Residue-level contacts at the interface:
Residue T439 in chain A is in contact with residue E113 in chain B (closest heavy-atom distance 3.4 Å).
Residue F399 in chain A is in contact with residue M165 in chain B (closest heavy-atom distance 3.5 Å).
Residue T583 in chain A interacts with residue Q622 in chain B (closest heavy-atom distance 2.6 Å).
Residue K398 in chain A is in contact with residue M165 in chain B (closest heavy-atom distance 3.3 Å).
Residue N438 in chain A is in contact with residue K117 in chain B (closest heavy-atom distance 3.1 Å).
Residue E813 in chain A is in contact with residue Y861 in chain B (closest heavy-atom distance 3.3 Å).
Residue M387 in chain A is in contact with residue E163 in chain B (closest heavy-atom distance 3.5 Å).
Residue M767 in chain A is in contact with residue G193 in chain B (closest heavy-atom distance 3.0 Å).
Residue Y592 in chain A contacts residue Q563 in chain B (closest heavy-atom distance 3.0 Å).
Residue V768 in chain A is in contact with residue M121 in chain B (closest heavy-atom distance 3.4 Å).
Residue E441 in chain A is in contact with residue K117 in chain B (closest heavy-atom distance 3.6 Å).
Residue P663 in chain A is in contact with residue L613 in chain B (closest heavy-atom distance 3.5 Å).
Residue F800 in chain A is in contact with residue S723 in chain B (closest heavy-atom distance 2.9 Å).
Residue P397 in chain A interacts with residue E163 in chain B (closest heavy-atom distance 2.7 Å).
Residue K398 in chain A is in contact with residue A164 in chain B (closest heavy-atom distance 2.7 Å).
Residue E548 in chain A contacts residue R859 in chain B (closest heavy-atom distance 2.4 Å).
Residue E993 in chain A interacts with residue K713 in chain B (closest heavy-atom distance 3.1 Å).
Residue I615 in chain A interacts with residue Q626 in chain B (closest heavy-atom distance 3.0 Å).
Residue F800 in chain A contacts residue N724 in chain B (closest heavy-atom distance 3.5 Å).
Residue G664 in chain A interacts with residue Q551 in chain B (closest heavy-atom distance 3.5 Å).
Residue R396 in chain A contacts residue E163 in chain B (closest heavy-atom distance 3.0 Å).
Residue M767 in chain A is in contact with residue I192 in chain B (closest heavy-atom distance 3.4 Å).
Residue P1034 in chain A interacts with residue Y720 in chain B (closest heavy-atom distance 3.2 Å).
Residue Y550 in chain A is in contact with residue L559 in chain B (closest heavy-atom distance 3.1 Å).
Residue M757 in chain A is in contact with residue R859 in chain B (closest heavy-atom distance 3.3 Å).
Residue T779 in chain A is in contact with residue I192 in chain B (closest heavy-atom distance 3.4 Å).
Residue R798 in chain A interacts with residue V663 in chain B (closest heavy-atom distance 2.4 Å).
Residue I762 in chain A is in contact with residue F195 in chain B (closest heavy-atom distance 2.5 Å).
Residue S545 in chain A contacts residue E610 in chain B (closest heavy-atom distance 3.0 Å).
Residue I544 in chain A contacts residue Y611 in chain B (closest heavy-atom distance 3.5 Å).
Residue E548 in chain A contacts residue E610 in chain B (closest heavy-atom distance 3.2 Å).
Residue G664 in chain A is in contact with residue L613 in chain B (closest heavy-atom distance 3.2 Å).
Residue N547 in chain A is in contact with residue R859 in chain B (closest heavy-atom distance 3.6 Å).
Residue L785 in chain A contacts residue H640 in chain B (closest heavy-atom distance 3.3 Å).
Residue K398 in chain A contacts residue E163 in chain B (closest heavy-atom distance 3.3 Å).
Residue T759 in chain A contacts residue Y861 in chain B (closest heavy-atom distance 2.4 Å).
Residue K582 in chain A contacts residue Y625 in chain B (closest heavy-atom distance 3.5 Å).
Residue V769 in chain A is in contact with residue M121 in chain B (closest heavy-atom distance 3.2 Å).
Residue N438 in chain A contacts residue R116 in chain B (closest heavy-atom distance 3.0 Å).
Residue K997 in chain A is in contact with residue D714 in chain B (closest heavy-atom distance 2.4 Å).
Residue L785 in chain A interacts with residue I642 in chain B (closest heavy-atom distance 3.2 Å).
Residue P761 in chain A contacts residue Y861 in chain B (closest heavy-atom distance 2.3 Å).
Residue I762 in chain A contacts residue L862 in chain B (closest heavy-atom distance 3.3 Å).
Residue F701 in chain A contacts residue F617 in chain B (closest heavy-atom distance 3.5 Å).
Residue M685 in chain A contacts residue N558 in chain B (closest heavy-atom distance 3.2 Å).
Residue K398 in chain A interacts with residue A162 in chain B (closest heavy-atom distance 3.4 Å).
Residue R798 in chain A is in contact with residue E665 in chain B (closest heavy-atom distance 2.8 Å).
Residue Y1001 in chain A interacts with residue L726 in chain B (closest heavy-atom distance 3.5 Å).
Residue K389 in chain A is in contact with residue E163 in chain B (closest heavy-atom distance 2.1 Å).
Residue P612 in chain A is in contact with residue A627 in chain B (closest heavy-atom distance 3.4 Å).
Residue P397 in chain A contacts residue A162 in chain B (closest heavy-atom distance 3.5 Å).
Residue E608 in chain A is in contact with residue R859 in chain B (closest heavy-atom distance 2.5 Å).
Residue F613 in chain A is in contact with residue A627 in chain B (closest heavy-atom distance 2.6 Å).
Residue P761 in chain A contacts residue T860 in chain B (closest heavy-atom distance 3.3 Å).
Residue T439 in chain A contacts residue K117 in chain B (closest heavy-atom distance 3.4 Å).
Residue F799 in chain A contacts residue S723 in chain B (closest heavy-atom distance 3.5 Å).
Residue F399 in chain A interacts with residue A162 in chain B (closest heavy-atom distance 3.5 Å).
Residue N438 in chain A interacts with residue E113 in chain B (closest heavy-atom distance 3.2 Å).
Residue F799 in chain A contacts residue R725 in chain B (closest heavy-atom distance 3.0 Å).
Residue P400 in chain A is in contact with residue R116 in chain B (closest heavy-atom distance 3.2 Å).

Sequence of chain A:
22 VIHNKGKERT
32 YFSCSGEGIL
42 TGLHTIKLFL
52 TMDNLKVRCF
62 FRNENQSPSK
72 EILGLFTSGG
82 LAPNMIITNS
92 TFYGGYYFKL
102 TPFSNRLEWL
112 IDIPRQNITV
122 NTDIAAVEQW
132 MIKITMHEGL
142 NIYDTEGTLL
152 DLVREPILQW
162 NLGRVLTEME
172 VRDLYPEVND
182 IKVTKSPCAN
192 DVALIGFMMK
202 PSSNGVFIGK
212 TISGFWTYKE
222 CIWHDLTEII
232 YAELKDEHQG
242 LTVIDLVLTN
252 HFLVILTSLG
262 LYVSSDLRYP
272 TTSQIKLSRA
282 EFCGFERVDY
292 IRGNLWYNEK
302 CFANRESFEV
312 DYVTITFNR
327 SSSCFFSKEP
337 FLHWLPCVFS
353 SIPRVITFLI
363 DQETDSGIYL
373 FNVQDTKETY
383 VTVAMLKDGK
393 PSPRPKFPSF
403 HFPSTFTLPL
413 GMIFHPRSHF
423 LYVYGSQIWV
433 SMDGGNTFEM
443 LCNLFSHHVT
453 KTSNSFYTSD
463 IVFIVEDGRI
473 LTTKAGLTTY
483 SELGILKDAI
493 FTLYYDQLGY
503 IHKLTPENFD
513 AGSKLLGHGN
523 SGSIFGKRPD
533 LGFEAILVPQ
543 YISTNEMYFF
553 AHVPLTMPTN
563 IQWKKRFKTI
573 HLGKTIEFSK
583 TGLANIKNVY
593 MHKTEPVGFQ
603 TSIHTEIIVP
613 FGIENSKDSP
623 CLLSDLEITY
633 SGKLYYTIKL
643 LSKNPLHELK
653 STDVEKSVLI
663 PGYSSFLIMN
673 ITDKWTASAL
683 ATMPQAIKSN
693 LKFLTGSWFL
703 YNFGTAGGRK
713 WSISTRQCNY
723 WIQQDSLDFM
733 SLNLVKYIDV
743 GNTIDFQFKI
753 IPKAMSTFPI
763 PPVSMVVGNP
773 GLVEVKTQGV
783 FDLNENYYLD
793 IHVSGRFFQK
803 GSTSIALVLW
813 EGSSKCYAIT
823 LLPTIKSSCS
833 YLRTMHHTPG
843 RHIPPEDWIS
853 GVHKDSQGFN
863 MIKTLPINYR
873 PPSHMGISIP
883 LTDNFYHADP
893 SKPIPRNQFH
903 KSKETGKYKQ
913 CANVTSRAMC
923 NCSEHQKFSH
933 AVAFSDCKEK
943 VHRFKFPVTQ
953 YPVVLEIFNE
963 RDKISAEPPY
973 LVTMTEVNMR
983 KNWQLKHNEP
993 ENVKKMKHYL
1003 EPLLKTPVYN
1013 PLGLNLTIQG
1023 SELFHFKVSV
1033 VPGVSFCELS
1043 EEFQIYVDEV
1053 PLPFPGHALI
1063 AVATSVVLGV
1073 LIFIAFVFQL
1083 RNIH

Sequence of chain B:
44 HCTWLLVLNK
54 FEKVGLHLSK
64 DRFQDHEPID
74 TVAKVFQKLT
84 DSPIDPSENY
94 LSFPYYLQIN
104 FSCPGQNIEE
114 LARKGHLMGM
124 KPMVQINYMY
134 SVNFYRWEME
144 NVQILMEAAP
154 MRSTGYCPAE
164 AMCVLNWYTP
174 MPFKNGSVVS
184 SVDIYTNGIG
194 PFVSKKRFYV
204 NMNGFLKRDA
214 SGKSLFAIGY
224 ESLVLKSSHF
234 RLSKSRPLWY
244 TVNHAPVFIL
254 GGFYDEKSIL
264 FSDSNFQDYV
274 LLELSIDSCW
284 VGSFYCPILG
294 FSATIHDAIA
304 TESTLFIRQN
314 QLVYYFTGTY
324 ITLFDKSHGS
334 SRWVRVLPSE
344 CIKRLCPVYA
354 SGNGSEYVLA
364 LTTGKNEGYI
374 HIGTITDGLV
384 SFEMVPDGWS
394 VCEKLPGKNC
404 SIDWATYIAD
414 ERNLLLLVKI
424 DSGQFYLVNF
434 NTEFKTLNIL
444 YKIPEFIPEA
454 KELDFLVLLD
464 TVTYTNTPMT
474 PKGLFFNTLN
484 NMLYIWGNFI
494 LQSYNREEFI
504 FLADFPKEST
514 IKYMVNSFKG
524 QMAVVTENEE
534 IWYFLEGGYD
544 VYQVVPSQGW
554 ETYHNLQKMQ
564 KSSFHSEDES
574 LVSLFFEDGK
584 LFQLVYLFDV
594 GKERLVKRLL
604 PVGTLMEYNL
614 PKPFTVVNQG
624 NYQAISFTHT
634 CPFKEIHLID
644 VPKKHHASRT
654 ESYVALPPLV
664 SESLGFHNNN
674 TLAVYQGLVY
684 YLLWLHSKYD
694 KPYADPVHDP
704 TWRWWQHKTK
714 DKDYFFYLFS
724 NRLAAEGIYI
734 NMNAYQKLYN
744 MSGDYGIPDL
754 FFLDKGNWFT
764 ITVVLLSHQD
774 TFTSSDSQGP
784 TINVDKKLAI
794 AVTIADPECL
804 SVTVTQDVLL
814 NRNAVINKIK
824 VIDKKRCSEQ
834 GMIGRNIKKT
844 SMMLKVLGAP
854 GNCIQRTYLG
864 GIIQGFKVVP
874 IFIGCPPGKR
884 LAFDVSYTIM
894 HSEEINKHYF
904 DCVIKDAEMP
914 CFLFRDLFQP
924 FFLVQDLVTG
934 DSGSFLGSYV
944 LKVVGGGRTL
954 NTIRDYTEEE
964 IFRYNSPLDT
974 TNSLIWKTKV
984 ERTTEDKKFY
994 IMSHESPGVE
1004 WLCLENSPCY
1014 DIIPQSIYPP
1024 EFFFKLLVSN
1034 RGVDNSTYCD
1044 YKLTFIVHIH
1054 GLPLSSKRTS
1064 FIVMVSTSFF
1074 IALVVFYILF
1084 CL

This data describes a binding interaction between two proteins.